The following describes two proteins that form a bound complex.

Sequence of the second protein:
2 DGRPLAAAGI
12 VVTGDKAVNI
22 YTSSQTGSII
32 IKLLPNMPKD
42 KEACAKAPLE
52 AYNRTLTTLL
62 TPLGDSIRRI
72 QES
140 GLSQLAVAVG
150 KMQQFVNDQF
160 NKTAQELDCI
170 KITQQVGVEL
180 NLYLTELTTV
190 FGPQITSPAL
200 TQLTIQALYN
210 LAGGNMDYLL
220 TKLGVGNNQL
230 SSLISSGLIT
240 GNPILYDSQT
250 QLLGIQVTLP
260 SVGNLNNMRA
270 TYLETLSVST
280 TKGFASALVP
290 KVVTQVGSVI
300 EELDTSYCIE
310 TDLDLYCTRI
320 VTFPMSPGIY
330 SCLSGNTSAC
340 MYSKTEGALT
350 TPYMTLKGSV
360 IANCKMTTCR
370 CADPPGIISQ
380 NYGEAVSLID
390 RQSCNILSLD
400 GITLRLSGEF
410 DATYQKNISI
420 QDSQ

Residue-level contacts at the interface:
Residue N37 in the first protein interacts with residue N416 in the second protein (closest heavy-atom distance 2.6 Å).
Residue N37 in the first protein interacts with residue K415 in the second protein (closest heavy-atom distance 2.6 Å).
Residue I31 in the first protein contacts residue A411 in the second protein (closest heavy-atom distance 3.0 Å).
Residue T195 in the first protein contacts residue T203 in the second protein (closest heavy-atom distance 2.9 Å).
Residue E300 in the first protein contacts residue A347 in the second protein (closest heavy-atom distance 2.5 Å).
Residue R70 in the first protein contacts residue D216 in the second protein (closest heavy-atom distance 2.7 Å).
Residue I194 in the first protein is in contact with residue Q205 in the second protein (closest heavy-atom distance 3.0 Å).
Residue L141 in the first protein contacts residue L141 in the second protein (closest heavy-atom distance 3.1 Å).
Residue G28 in the first protein contacts residue F409 in the second protein (closest heavy-atom distance 2.9 Å).
Residue Q26 in the first protein interacts with residue G407 in the second protein (closest heavy-atom distance 2.8 Å).
Residue K221 in the first protein contacts residue R404 in the second protein (closest heavy-atom distance 3.1 Å).
Residue K33 in the first protein interacts with residue Y413 in the second protein (closest heavy-atom distance 2.6 Å).
Residue Q26 in the first protein contacts residue S406 in the second protein (closest heavy-atom distance 3.0 Å).
Residue S29 in the first protein contacts residue D410 in the second protein (closest heavy-atom distance 3.2 Å).
Residue T23 in the first protein interacts with residue T354 in the second protein (closest heavy-atom distance 3.3 Å).
Residue T184 in the first protein is in contact with residue T184 in the second protein (closest heavy-atom distance 3.2 Å).
Residue S260 in the first protein is in contact with residue R404 in the second protein (closest heavy-atom distance 3.0 Å).
Residue N209 in the first protein interacts with residue Y413 in the second protein (closest heavy-atom distance 2.8 Å).
Residue S29 in the first protein interacts with residue F409 in the second protein (closest heavy-atom distance 2.8 Å).
Residue K33 in the first protein is in contact with residue Q414 in the second protein (closest heavy-atom distance 3.1 Å).
Residue S25 in the first protein interacts with residue R404 in the second protein (closest heavy-atom distance 3.0 Å).
Residue Q158 in the first protein interacts with residue F159 in the second protein (closest heavy-atom distance 3.3 Å).
Residue N37 in the first protein interacts with residue Q414 in the second protein (closest heavy-atom distance 2.6 Å).
Residue Q173 in the first protein interacts with residue Q173 in the second protein (closest heavy-atom distance 2.8 Å).
Residue Q174 in the first protein interacts with residue Q420 in the second protein (closest heavy-atom distance 3.2 Å).
Residue R70 in the first protein is in contact with residue N226 in the second protein (closest heavy-atom distance 2.8 Å).
Residue M151 in the first protein interacts with residue M151 in the second protein (closest heavy-atom distance 3.2 Å).
Residue P36 in the first protein is in contact with residue K415 in the second protein (closest heavy-atom distance 3.1 Å).
Residue N209 in the first protein contacts residue A411 in the second protein (closest heavy-atom distance 3.3 Å).
Residue T23 in the first protein is in contact with residue G357 in the second protein (closest heavy-atom distance 2.9 Å).
Residue N37 in the first protein contacts residue I417 in the second protein (closest heavy-atom distance 3.3 Å).
Residue T195 in the first protein is in contact with residue I204 in the second protein (closest heavy-atom distance 2.7 Å).
Residue K415 in the first protein is in contact with residue T56 in the second protein (closest heavy-atom distance 3.2 Å).
Residue V295 in the first protein interacts with residue L348 in the second protein (closest heavy-atom distance 3.3 Å).
Residue I319 in the first protein is in contact with residue T350 in the second protein (closest heavy-atom distance 3.1 Å).
Residue E300 in the first protein is in contact with residue L348 in the second protein (closest heavy-atom distance 2.6 Å).
Residue G140 in the first protein interacts with residue L141 in the second protein (closest heavy-atom distance 2.9 Å).
Residue N180 in the first protein contacts residue L181 in the second protein (closest heavy-atom distance 3.0 Å).
Residue L264 in the first protein is in contact with residue I401 in the second protein (closest heavy-atom distance 3.2 Å).
Residue T187 in the first protein interacts with residue T188 in the second protein (closest heavy-atom distance 3.1 Å).
Residue T27 in the first protein contacts residue F409 in the second protein (closest heavy-atom distance 3.2 Å).
Residue T321 in the first protein is in contact with residue T349 in the second protein (closest heavy-atom distance 3.1 Å).
Residue T195 in the first protein is in contact with residue Q205 in the second protein (closest heavy-atom distance 2.9 Å).
Residue Y306 in the first protein is in contact with residue E273 in the second protein (closest heavy-atom distance 3.2 Å).
Residue E300 in the first protein contacts residue G346 in the second protein (closest heavy-atom distance 3.0 Å).
Residue K170 in the first protein contacts residue S422 in the second protein (closest heavy-atom distance 2.5 Å).
Residue S29 in the first protein is in contact with residue A411 in the second protein (closest heavy-atom distance 3.0 Å).
Residue R318 in the first protein is in contact with residue T274 in the second protein (closest heavy-atom distance 2.5 Å).
Residue L60 in the first protein contacts residue Q205 in the second protein (closest heavy-atom distance 3.2 Å).
Residue T27 in the first protein interacts with residue E408 in the second protein (closest heavy-atom distance 3.0 Å).
Residue E185 in the first protein contacts residue Y413 in the second protein (closest heavy-atom distance 2.6 Å).
Residue I319 in the first protein interacts with residue T349 in the second protein (closest heavy-atom distance 3.0 Å).
Residue I31 in the first protein interacts with residue T412 in the second protein (closest heavy-atom distance 3.2 Å).
Residue Y22 in the first protein interacts with residue T354 in the second protein (closest heavy-atom distance 3.2 Å).
Residue E178 in the first protein is in contact with residue K415 in the second protein (closest heavy-atom distance 3.2 Å).
Residue I31 in the first protein is in contact with residue Y413 in the second protein (closest heavy-atom distance 3.1 Å).
Residue Y306 in the first protein interacts with residue K290 in the second protein (closest heavy-atom distance 3.1 Å).
Residue E165 in the first protein interacts with residue K170 in the second protein (closest heavy-atom distance 2.8 Å).
Residue K221 in the first protein interacts with residue F409 in the second protein (closest heavy-atom distance 3.2 Å).
Residue S305 in the first protein contacts residue K290 in the second protein (closest heavy-atom distance 3.1 Å).

Sequence of the first protein:
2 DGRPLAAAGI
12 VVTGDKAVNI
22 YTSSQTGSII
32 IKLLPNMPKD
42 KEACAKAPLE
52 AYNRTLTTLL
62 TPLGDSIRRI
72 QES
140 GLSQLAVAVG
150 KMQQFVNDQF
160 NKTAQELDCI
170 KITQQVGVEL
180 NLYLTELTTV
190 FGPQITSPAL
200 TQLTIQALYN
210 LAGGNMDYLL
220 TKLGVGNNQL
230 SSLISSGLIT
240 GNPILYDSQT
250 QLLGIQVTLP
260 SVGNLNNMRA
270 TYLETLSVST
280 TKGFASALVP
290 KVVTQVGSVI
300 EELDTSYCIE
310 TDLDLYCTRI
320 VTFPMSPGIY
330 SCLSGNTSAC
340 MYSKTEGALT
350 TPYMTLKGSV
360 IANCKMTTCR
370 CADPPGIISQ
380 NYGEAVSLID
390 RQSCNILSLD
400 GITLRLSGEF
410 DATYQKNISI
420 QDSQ